These two protein chains interact to form a complex.

Residue-level contacts at the interface:
Residue F346 in chain B contacts residue F63 in chain A (closest heavy-atom distance 2.8 Å).
Residue R222 in chain B is in contact with residue V65 in chain A (closest heavy-atom distance 3.9 Å).
Residue Q176 in chain B interacts with residue I304 in chain A (closest heavy-atom distance 3.6 Å).
Residue S226 in chain B is in contact with residue Y163 in chain A (closest heavy-atom distance 3.5 Å).
Residue S174 in chain B interacts with residue T165 in chain A (closest heavy-atom distance 3.4 Å).
Residue S172 in chain B is in contact with residue Q170 in chain A (closest heavy-atom distance 2.7 Å).
Residue V348 in chain B is in contact with residue F63 in chain A (closest heavy-atom distance 3.6 Å).
Residue R222 in chain B interacts with residue K83 in chain A (closest heavy-atom distance 2.8 Å).
Residue E354 in chain B interacts with residue N355 in chain A (closest heavy-atom distance 3.8 Å).
Residue N228 in chain B contacts residue M168 in chain A (closest heavy-atom distance 4.2 Å).
Residue N224 in chain B is in contact with residue T87 in chain A (closest heavy-atom distance 2.9 Å).
Residue M168 in chain B contacts residue M168 in chain A (closest heavy-atom distance 3.1 Å).
Residue S172 in chain B contacts residue T165 in chain A (closest heavy-atom distance 3.7 Å).
Residue P347 in chain B interacts with residue P61 in chain A (closest heavy-atom distance 4.1 Å).
Residue S172 in chain B interacts with residue N167 in chain A (closest heavy-atom distance 4.3 Å).
Residue F171 in chain B is in contact with residue N167 in chain A (closest heavy-atom distance 3.0 Å).
Residue M344 in chain B contacts residue S64 in chain A (closest heavy-atom distance 3.3 Å).
Residue F171 in chain B is in contact with residue M168 in chain A (closest heavy-atom distance 4.3 Å).
Residue R222 in chain B contacts residue D84 in chain A (closest heavy-atom distance 3.6 Å).
Residue S226 in chain B interacts with residue R306 in chain A (closest heavy-atom distance 4.1 Å).
Residue F346 in chain B is in contact with residue D62 in chain A (closest heavy-atom distance 3.4 Å).
Residue L219 in chain B contacts residue T88 in chain A (closest heavy-atom distance 4.0 Å).
Residue L219 in chain B interacts with residue T87 in chain A (closest heavy-atom distance 3.7 Å).
Residue V348 in chain B contacts residue S64 in chain A (closest heavy-atom distance 3.5 Å).
Residue R222 in chain B is in contact with residue C85 in chain A (closest heavy-atom distance 3.7 Å).
Residue F346 in chain B interacts with residue S64 in chain A (closest heavy-atom distance 2.6 Å).
Residue D223 in chain B contacts residue S64 in chain A (closest heavy-atom distance 3.7 Å).
Residue N228 in chain B contacts residue P164 in chain A (closest heavy-atom distance 3.2 Å).
Residue S174 in chain B is in contact with residue I304 in chain A (closest heavy-atom distance 3.5 Å).
Residue Q176 in chain B is in contact with residue T87 in chain A (closest heavy-atom distance 3.8 Å).
Residue R222 in chain B is in contact with residue R306 in chain A (closest heavy-atom distance 3.0 Å).
Residue M344 in chain B interacts with residue F63 in chain A (closest heavy-atom distance 3.9 Å).
Residue R345 in chain B interacts with residue S64 in chain A (closest heavy-atom distance 3.9 Å).
Residue K343 in chain B is in contact with residue S64 in chain A (closest heavy-atom distance 2.8 Å).
Residue D231 in chain B interacts with residue R353 in chain A (closest heavy-atom distance 3.0 Å).
Residue P347 in chain B contacts residue F63 in chain A (closest heavy-atom distance 4.0 Å).
Residue D223 in chain B is in contact with residue D66 in chain A (closest heavy-atom distance 3.0 Å).
Residue M169 in chain B interacts with residue M169 in chain A (closest heavy-atom distance 3.5 Å).
Residue Y225 in chain B interacts with residue R306 in chain A (closest heavy-atom distance 4.1 Å).
Residue S226 in chain B is in contact with residue I304 in chain A (closest heavy-atom distance 3.7 Å).
Residue M168 in chain B is in contact with residue M169 in chain A (closest heavy-atom distance 4.2 Å).
Residue M169 in chain B interacts with residue N167 in chain A (closest heavy-atom distance 3.2 Å).
Residue M344 in chain B interacts with residue V65 in chain A (closest heavy-atom distance 3.9 Å).
Residue N228 in chain B is in contact with residue R353 in chain A (closest heavy-atom distance 3.6 Å).
Residue R345 in chain B interacts with residue F63 in chain A (closest heavy-atom distance 4.3 Å).
Residue P347 in chain B contacts residue D62 in chain A (closest heavy-atom distance 3.2 Å).
Residue R179 in chain B interacts with residue S64 in chain A (closest heavy-atom distance 4.0 Å).
Residue N228 in chain B contacts residue T165 in chain A (closest heavy-atom distance 3.6 Å).
Residue S226 in chain B contacts residue T87 in chain A (closest heavy-atom distance 3.3 Å).
Residue I230 in chain B interacts with residue R353 in chain A (closest heavy-atom distance 3.9 Å).
Residue A220 in chain B interacts with residue T87 in chain A (closest heavy-atom distance 3.6 Å).
Residue G173 in chain B is in contact with residue T165 in chain A (closest heavy-atom distance 3.0 Å).
Residue F171 in chain B contacts residue S166 in chain A (closest heavy-atom distance 3.8 Å).
Residue P221 in chain B interacts with residue T87 in chain A (closest heavy-atom distance 4.2 Å).
Residue R222 in chain B contacts residue D66 in chain A (closest heavy-atom distance 3.6 Å).
Residue N228 in chain B is in contact with residue S166 in chain A (closest heavy-atom distance 2.9 Å).
Residue G227 in chain B contacts residue T165 in chain A (closest heavy-atom distance 4.1 Å).
Residue M168 in chain B interacts with residue N167 in chain A (closest heavy-atom distance 3.2 Å).
Residue N224 in chain B interacts with residue R306 in chain A (closest heavy-atom distance 2.9 Å).
Residue D223 in chain B contacts residue V65 in chain A (closest heavy-atom distance 3.5 Å).

Sequence of chain A:
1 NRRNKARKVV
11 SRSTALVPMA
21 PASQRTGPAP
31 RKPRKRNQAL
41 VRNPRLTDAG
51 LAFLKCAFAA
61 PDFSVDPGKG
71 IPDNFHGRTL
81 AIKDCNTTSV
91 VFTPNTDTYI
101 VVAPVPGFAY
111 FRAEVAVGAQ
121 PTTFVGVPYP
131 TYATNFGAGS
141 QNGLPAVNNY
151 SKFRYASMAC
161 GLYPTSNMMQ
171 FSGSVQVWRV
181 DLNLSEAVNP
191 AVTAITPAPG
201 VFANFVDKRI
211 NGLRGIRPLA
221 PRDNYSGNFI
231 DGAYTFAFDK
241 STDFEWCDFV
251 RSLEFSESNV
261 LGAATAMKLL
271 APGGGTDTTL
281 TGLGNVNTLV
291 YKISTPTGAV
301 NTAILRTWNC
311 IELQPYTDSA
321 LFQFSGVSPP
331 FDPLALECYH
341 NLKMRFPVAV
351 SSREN

Sequence of chain B:
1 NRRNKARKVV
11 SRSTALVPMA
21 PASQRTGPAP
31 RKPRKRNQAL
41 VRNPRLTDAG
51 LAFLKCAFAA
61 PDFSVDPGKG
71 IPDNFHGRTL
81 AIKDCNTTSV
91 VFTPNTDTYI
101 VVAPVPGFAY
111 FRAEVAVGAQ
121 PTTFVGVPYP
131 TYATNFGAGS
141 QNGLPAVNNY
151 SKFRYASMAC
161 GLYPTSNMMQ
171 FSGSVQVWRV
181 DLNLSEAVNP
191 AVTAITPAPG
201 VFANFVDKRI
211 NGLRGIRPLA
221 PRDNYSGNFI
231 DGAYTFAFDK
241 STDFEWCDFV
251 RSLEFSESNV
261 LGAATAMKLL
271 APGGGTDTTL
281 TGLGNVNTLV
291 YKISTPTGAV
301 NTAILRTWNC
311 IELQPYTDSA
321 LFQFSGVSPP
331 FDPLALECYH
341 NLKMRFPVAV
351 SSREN